Sequence of the second protein:
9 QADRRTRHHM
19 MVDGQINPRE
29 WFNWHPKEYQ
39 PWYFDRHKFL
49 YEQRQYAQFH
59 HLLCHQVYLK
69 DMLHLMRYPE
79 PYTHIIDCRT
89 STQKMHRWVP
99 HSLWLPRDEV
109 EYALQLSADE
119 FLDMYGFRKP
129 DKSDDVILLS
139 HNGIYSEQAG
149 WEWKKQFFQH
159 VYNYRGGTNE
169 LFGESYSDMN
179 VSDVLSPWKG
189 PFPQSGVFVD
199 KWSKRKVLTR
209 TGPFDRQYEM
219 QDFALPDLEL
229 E

These two protein chains interact to form a complex.

Contacts between the two chains:
Residue F144 in the first protein interacts with residue W32 in the second protein (closest heavy-atom distance 3.5 Å).
Residue Q148 in the first protein contacts residue Q215 in the second protein (closest heavy-atom distance 3.4 Å).
Residue L117 in the first protein contacts residue Y54 in the second protein (closest heavy-atom distance 3.6 Å).
Residue S146 in the first protein is in contact with residue E217 in the second protein (closest heavy-atom distance 3.3 Å).
Residue R265 in the first protein contacts residue Y110 in the second protein (closest heavy-atom distance 3.3 Å).
Residue P255 in the first protein is in contact with residue Q113 in the second protein (closest heavy-atom distance 3.3 Å).
Residue E136 in the first protein contacts residue F190 in the second protein (closest heavy-atom distance 3.2 Å).
Residue S146 in the first protein contacts residue M218 in the second protein (closest heavy-atom distance 3.2 Å).
Residue A145 in the first protein is in contact with residue M218 in the second protein (closest heavy-atom distance 3.4 Å).
Residue K140 in the first protein is in contact with residue F196 in the second protein (closest heavy-atom distance 3.5 Å).
Residue F155 in the first protein is in contact with residue P191 in the second protein (closest heavy-atom distance 3.6 Å).
Residue N149 in the first protein interacts with residue Q215 in the second protein (closest heavy-atom distance 3.1 Å).
Residue F144 in the first protein is in contact with residue V205 in the second protein (closest heavy-atom distance 3.7 Å).
Residue H91 in the first protein contacts residue F57 in the second protein (closest heavy-atom distance 3.6 Å).
Residue H91 in the first protein interacts with residue L60 in the second protein (closest heavy-atom distance 3.4 Å).
Residue F144 in the first protein contacts residue V197 in the second protein (closest heavy-atom distance 3.7 Å).
Residue L117 in the first protein is in contact with residue Q56 in the second protein (closest heavy-atom distance 3.4 Å).
Residue Q195 in the first protein contacts residue L183 in the second protein (closest heavy-atom distance 3.7 Å).
Residue Q193 in the first protein interacts with residue G188 in the second protein (closest heavy-atom distance 3.7 Å).
Residue P150 in the first protein interacts with residue R214 in the second protein (closest heavy-atom distance 3.5 Å).
Residue L117 in the first protein interacts with residue F57 in the second protein (closest heavy-atom distance 3.7 Å).
Residue G252 in the first protein contacts residue Q113 in the second protein (closest heavy-atom distance 3.4 Å).
Residue P150 in the first protein is in contact with residue F212 in the second protein (closest heavy-atom distance 3.6 Å).
Residue R266 in the first protein interacts with residue M122 in the second protein (closest heavy-atom distance 2.6 Å).
Residue D251 in the first protein interacts with residue K153 in the second protein (closest heavy-atom distance 3.2 Å).
Residue H91 in the first protein contacts residue Q56 in the second protein (closest heavy-atom distance 3.3 Å).
Residue A156 in the first protein is in contact with residue D181 in the second protein (closest heavy-atom distance 3.5 Å).
Residue Q195 in the first protein is in contact with residue V182 in the second protein (closest heavy-atom distance 2.9 Å).
Residue Q192 in the first protein is in contact with residue G188 in the second protein (closest heavy-atom distance 3.0 Å).
Residue S159 in the first protein is in contact with residue D181 in the second protein (closest heavy-atom distance 3.5 Å).
Residue K259 in the first protein is in contact with residue E118 in the second protein (closest heavy-atom distance 3.7 Å).
Residue Q148 in the first protein interacts with residue Y216 in the second protein (closest heavy-atom distance 2.7 Å).
Residue E191 in the first protein contacts residue K187 in the second protein (closest heavy-atom distance 3.3 Å).
Residue E152 in the first protein contacts residue V182 in the second protein (closest heavy-atom distance 3.4 Å).
Residue T234 in the first protein contacts residue Y110 in the second protein (closest heavy-atom distance 3.4 Å).
Residue M139 in the first protein interacts with residue F190 in the second protein (closest heavy-atom distance 3.5 Å).
Residue E152 in the first protein interacts with residue L183 in the second protein (closest heavy-atom distance 2.5 Å).
Residue R266 in the first protein contacts residue E107 in the second protein (closest heavy-atom distance 3.1 Å).
Residue L117 in the first protein contacts residue Q53 in the second protein (closest heavy-atom distance 3.5 Å).
Residue P151 in the first protein is in contact with residue H16 in the second protein (closest heavy-atom distance 3.4 Å).
Residue Q193 in the first protein interacts with residue F190 in the second protein (closest heavy-atom distance 3.3 Å).
Residue F155 in the first protein is in contact with residue L183 in the second protein (closest heavy-atom distance 3.7 Å).
Residue Q194 in the first protein is in contact with residue K187 in the second protein (closest heavy-atom distance 3.3 Å).
Residue P150 in the first protein is in contact with residue D213 in the second protein (closest heavy-atom distance 3.5 Å).
Residue L261 in the first protein is in contact with residue Y110 in the second protein (closest heavy-atom distance 3.6 Å).
Residue Q193 in the first protein contacts residue L183 in the second protein (closest heavy-atom distance 3.3 Å).
Residue R265 in the first protein is in contact with residue D106 in the second protein (closest heavy-atom distance 2.4 Å).
Residue L94 in the first protein is in contact with residue Q56 in the second protein (closest heavy-atom distance 3.4 Å).
Residue R266 in the first protein interacts with residue Y123 in the second protein (closest heavy-atom distance 3.2 Å).
Residue R265 in the first protein is in contact with residue E107 in the second protein (closest heavy-atom distance 3.7 Å).
Residue Q148 in the first protein contacts residue R208 in the second protein (closest heavy-atom distance 3.0 Å).
Residue F144 in the first protein contacts residue F196 in the second protein (closest heavy-atom distance 3.5 Å).
Residue L147 in the first protein interacts with residue Y37 in the second protein (closest heavy-atom distance 3.6 Å).
Residue L262 in the first protein contacts residue Y123 in the second protein (closest heavy-atom distance 3.6 Å).
Residue T143 in the first protein contacts residue P191 in the second protein (closest heavy-atom distance 3.4 Å).
Residue T143 in the first protein is in contact with residue F190 in the second protein (closest heavy-atom distance 3.4 Å).
Residue L262 in the first protein interacts with residue E107 in the second protein (closest heavy-atom distance 3.5 Å).
Residue K259 in the first protein contacts residue L114 in the second protein (closest heavy-atom distance 3.5 Å).
Residue H91 in the first protein is in contact with residue H59 in the second protein (closest heavy-atom distance 3.5 Å).
Residue Q195 in the first protein interacts with residue S184 in the second protein (closest heavy-atom distance 3.2 Å).

Sequence of the first protein:
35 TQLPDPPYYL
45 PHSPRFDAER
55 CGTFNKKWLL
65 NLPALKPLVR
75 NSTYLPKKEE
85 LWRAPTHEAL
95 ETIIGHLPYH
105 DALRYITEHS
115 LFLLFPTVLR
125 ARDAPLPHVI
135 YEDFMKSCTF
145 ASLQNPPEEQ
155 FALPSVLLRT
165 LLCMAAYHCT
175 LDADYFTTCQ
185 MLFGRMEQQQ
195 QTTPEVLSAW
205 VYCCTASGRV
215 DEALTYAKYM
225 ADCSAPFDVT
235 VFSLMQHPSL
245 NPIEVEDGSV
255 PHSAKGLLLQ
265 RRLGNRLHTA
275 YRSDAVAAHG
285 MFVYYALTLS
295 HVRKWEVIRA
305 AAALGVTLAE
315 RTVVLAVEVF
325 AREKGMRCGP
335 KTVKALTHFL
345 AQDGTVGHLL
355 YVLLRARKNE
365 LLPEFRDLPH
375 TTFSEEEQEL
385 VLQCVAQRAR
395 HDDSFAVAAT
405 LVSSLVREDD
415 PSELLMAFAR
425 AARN